The following describes two proteins that form a bound complex.

Sequence of protein 1:
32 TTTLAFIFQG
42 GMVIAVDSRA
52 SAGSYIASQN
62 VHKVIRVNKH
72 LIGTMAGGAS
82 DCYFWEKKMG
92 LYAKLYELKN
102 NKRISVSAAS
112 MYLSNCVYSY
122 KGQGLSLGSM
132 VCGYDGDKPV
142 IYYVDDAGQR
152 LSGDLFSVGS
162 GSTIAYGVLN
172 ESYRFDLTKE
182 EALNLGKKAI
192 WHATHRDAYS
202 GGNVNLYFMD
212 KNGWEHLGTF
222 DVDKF

Interface contacts:
Residue S127 in protein 1 is in contact with residue E82 in protein 2 (closest heavy-atom distance 3.6 Å).
Residue D82 in protein 1 contacts residue F77 in protein 2 (closest heavy-atom distance 4.0 Å).
Residue G129 in protein 1 contacts residue L85 in protein 2 (closest heavy-atom distance 3.7 Å).
Residue G125 in protein 1 contacts residue N79 in protein 2 (closest heavy-atom distance 3.0 Å).
Residue S127 in protein 1 interacts with residue G81 in protein 2 (closest heavy-atom distance 3.6 Å).
Residue A53 in protein 1 is in contact with residue S102 in protein 2 (closest heavy-atom distance 4.2 Å).
Residue K64 in protein 1 interacts with residue D84 in protein 2 (closest heavy-atom distance 4.5 Å).
Residue Q124 in protein 1 contacts residue F77 in protein 2 (closest heavy-atom distance 2.6 Å).
Residue G78 in protein 1 interacts with residue A99 in protein 2 (closest heavy-atom distance 4.0 Å).
Residue G160 in protein 1 contacts residue D84 in protein 2 (closest heavy-atom distance 3.7 Å).
Residue T164 in protein 1 interacts with residue P87 in protein 2 (closest heavy-atom distance 3.8 Å).
Residue G78 in protein 1 interacts with residue V80 in protein 2 (closest heavy-atom distance 4.4 Å).
Residue Q124 in protein 1 interacts with residue G78 in protein 2 (closest heavy-atom distance 4.3 Å).
Residue G160 in protein 1 is in contact with residue L85 in protein 2 (closest heavy-atom distance 3.3 Å).
Residue G79 in protein 1 contacts residue A99 in protein 2 (closest heavy-atom distance 3.8 Å).
Residue S161 in protein 1 contacts residue P87 in protein 2 (closest heavy-atom distance 3.4 Å).
Residue Y200 in protein 1 is in contact with residue D84 in protein 2 (closest heavy-atom distance 4.5 Å).
Residue Y200 in protein 1 is in contact with residue K96 in protein 2 (closest heavy-atom distance 3.5 Å).
Residue G79 in protein 1 contacts residue G81 in protein 2 (closest heavy-atom distance 3.9 Å).
Residue A53 in protein 1 is in contact with residue I100 in protein 2 (closest heavy-atom distance 3.4 Å).
Residue D147 in protein 1 interacts with residue E82 in protein 2 (closest heavy-atom distance 4.6 Å).
Residue A58 in protein 1 interacts with residue I100 in protein 2 (closest heavy-atom distance 3.5 Å).
Residue S127 in protein 1 contacts residue N79 in protein 2 (closest heavy-atom distance 4.0 Å).
Residue G160 in protein 1 interacts with residue P87 in protein 2 (closest heavy-atom distance 4.2 Å).
Residue G78 in protein 1 interacts with residue D84 in protein 2 (closest heavy-atom distance 3.5 Å).
Residue L128 in protein 1 contacts residue L85 in protein 2 (closest heavy-atom distance 3.7 Å).
Residue A51 in protein 1 interacts with residue A99 in protein 2 (closest heavy-atom distance 4.3 Å).
Residue G125 in protein 1 contacts residue F77 in protein 2 (closest heavy-atom distance 3.4 Å).
Residue S52 in protein 1 contacts residue A99 in protein 2 (closest heavy-atom distance 2.9 Å).
Residue S161 in protein 1 interacts with residue D83 in protein 2 (closest heavy-atom distance 3.6 Å).
Residue S52 in protein 1 is in contact with residue G98 in protein 2 (closest heavy-atom distance 3.4 Å).
Residue L126 in protein 1 interacts with residue F77 in protein 2 (closest heavy-atom distance 3.3 Å).
Residue A77 in protein 1 is in contact with residue L85 in protein 2 (closest heavy-atom distance 3.9 Å).
Residue S52 in protein 1 contacts residue I100 in protein 2 (closest heavy-atom distance 3.2 Å).
Residue S161 in protein 1 interacts with residue L85 in protein 2 (closest heavy-atom distance 3.9 Å).
Residue G79 in protein 1 is in contact with residue V80 in protein 2 (closest heavy-atom distance 3.4 Å).
Residue Y200 in protein 1 interacts with residue Q88 in protein 2 (closest heavy-atom distance 4.0 Å).
Residue G125 in protein 1 is in contact with residue V80 in protein 2 (closest heavy-atom distance 4.5 Å).
Residue S161 in protein 1 is in contact with residue D84 in protein 2 (closest heavy-atom distance 3.0 Å).
Residue Q124 in protein 1 is in contact with residue G76 in protein 2 (closest heavy-atom distance 3.3 Å).
Residue S163 in protein 1 contacts residue P87 in protein 2 (closest heavy-atom distance 4.6 Å).
Residue A53 in protein 1 interacts with residue F101 in protein 2 (closest heavy-atom distance 4.4 Å).
Residue S161 in protein 1 interacts with residue H86 in protein 2 (closest heavy-atom distance 3.5 Å).
Residue G78 in protein 1 is in contact with residue G81 in protein 2 (closest heavy-atom distance 3.9 Å).
Residue G125 in protein 1 contacts residue G78 in protein 2 (closest heavy-atom distance 4.2 Å).
Residue Y200 in protein 1 interacts with residue D83 in protein 2 (closest heavy-atom distance 3.7 Å).
Residue G54 in protein 1 contacts residue K96 in protein 2 (closest heavy-atom distance 4.0 Å).
Residue S55 in protein 1 contacts residue K96 in protein 2 (closest heavy-atom distance 4.3 Å).
Residue Y121 in protein 1 is in contact with residue F77 in protein 2 (closest heavy-atom distance 3.9 Å).
Residue V159 in protein 1 is in contact with residue L85 in protein 2 (closest heavy-atom distance 3.4 Å).
Residue T32 in protein 1 interacts with residue D84 in protein 2 (closest heavy-atom distance 2.5 Å).
Residue A80 in protein 1 is in contact with residue A99 in protein 2 (closest heavy-atom distance 3.3 Å).
Residue G160 in protein 1 interacts with residue H86 in protein 2 (closest heavy-atom distance 4.3 Å).
Residue T164 in protein 1 contacts residue I89 in protein 2 (closest heavy-atom distance 4.1 Å).
Residue G78 in protein 1 is in contact with residue L85 in protein 2 (closest heavy-atom distance 3.8 Å).
Residue D147 in protein 1 contacts residue L85 in protein 2 (closest heavy-atom distance 3.9 Å).
Residue A51 in protein 1 contacts residue I100 in protein 2 (closest heavy-atom distance 3.2 Å).
Residue S127 in protein 1 interacts with residue V80 in protein 2 (closest heavy-atom distance 3.1 Å).
Residue S127 in protein 1 is in contact with residue L85 in protein 2 (closest heavy-atom distance 3.7 Å).
Residue G54 in protein 1 is in contact with residue G98 in protein 2 (closest heavy-atom distance 4.4 Å).

Sequence of protein 2:
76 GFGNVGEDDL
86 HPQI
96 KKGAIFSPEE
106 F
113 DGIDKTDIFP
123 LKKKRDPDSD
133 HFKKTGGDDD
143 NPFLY